Sequence of protein 1:
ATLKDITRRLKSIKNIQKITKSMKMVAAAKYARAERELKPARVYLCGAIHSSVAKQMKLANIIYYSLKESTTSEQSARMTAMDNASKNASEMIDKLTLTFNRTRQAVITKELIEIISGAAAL

This data describes a binding interaction between two proteins.

Sequence of protein 2:
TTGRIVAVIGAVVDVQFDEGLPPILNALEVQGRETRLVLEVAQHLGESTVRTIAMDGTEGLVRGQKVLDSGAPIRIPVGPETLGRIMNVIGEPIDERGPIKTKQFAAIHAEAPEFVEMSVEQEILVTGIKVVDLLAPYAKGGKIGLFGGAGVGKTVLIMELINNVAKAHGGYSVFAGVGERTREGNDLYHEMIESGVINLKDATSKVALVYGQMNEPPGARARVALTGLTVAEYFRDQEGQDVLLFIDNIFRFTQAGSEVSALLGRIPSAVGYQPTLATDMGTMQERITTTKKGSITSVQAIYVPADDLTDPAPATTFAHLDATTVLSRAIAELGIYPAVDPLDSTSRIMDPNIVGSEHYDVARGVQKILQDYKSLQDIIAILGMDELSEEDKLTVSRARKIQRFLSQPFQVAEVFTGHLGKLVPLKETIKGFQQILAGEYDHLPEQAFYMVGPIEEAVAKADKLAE

Residue-level contacts at the interface:
Residue I391 in protein 2 interacts with residue N15 in protein 1 (closest heavy-atom distance 3.8 Å).
Residue D390 in protein 2 is in contact with residue S12 in protein 1 (closest heavy-atom distance 3.4 Å).
Residue V283 in protein 2 interacts with residue E261 in protein 1 (closest heavy-atom distance 3.6 Å).
Residue I394 in protein 2 is in contact with residue I16 in protein 1 (closest heavy-atom distance 3.2 Å).
Residue V283 in protein 2 interacts with residue E264 in protein 1 (closest heavy-atom distance 4.9 Å).
Residue A274 in protein 2 is in contact with residue L272 in protein 1 (closest heavy-atom distance 4.2 Å).
Residue L395 in protein 2 is in contact with residue I16 in protein 1 (closest heavy-atom distance 4.2 Å).
Residue I279 in protein 2 is in contact with residue I265 in protein 1 (closest heavy-atom distance 4.3 Å).
Residue L395 in protein 2 interacts with residue I19 in protein 1 (closest heavy-atom distance 3.3 Å).
Residue E399 in protein 2 is in contact with residue M23 in protein 1 (closest heavy-atom distance 4.0 Å).
Residue R278 in protein 2 interacts with residue L272 in protein 1 (closest heavy-atom distance 3.8 Å).
Residue S281 in protein 2 contacts residue I265 in protein 1 (closest heavy-atom distance 4.1 Å).
Residue E399 in protein 2 contacts residue R228 in protein 1 (closest heavy-atom distance 2.5 Å).
Residue I279 in protein 2 is in contact with residue L272 in protein 1 (closest heavy-atom distance 3.9 Å).
Residue L395 in protein 2 interacts with residue M232 in protein 1 (closest heavy-atom distance 4.5 Å).
Residue A282 in protein 2 is in contact with residue E261 in protein 1 (closest heavy-atom distance 3.0 Å).
Residue I279 in protein 2 interacts with residue A269 in protein 1 (closest heavy-atom distance 3.6 Å).
Residue I391 in protein 2 interacts with residue I19 in protein 1 (closest heavy-atom distance 3.3 Å).
Residue D390 in protein 2 contacts residue I16 in protein 1 (closest heavy-atom distance 4.0 Å).
Residue L395 in protein 2 interacts with residue T20 in protein 1 (closest heavy-atom distance 3.7 Å).
Residue I391 in protein 2 interacts with residue S12 in protein 1 (closest heavy-atom distance 4.7 Å).
Residue G284 in protein 2 is in contact with residue E264 in protein 1 (closest heavy-atom distance 4.9 Å).
Residue P280 in protein 2 is in contact with residue E264 in protein 1 (closest heavy-atom distance 4.6 Å).
Residue A282 in protein 2 interacts with residue I265 in protein 1 (closest heavy-atom distance 4.6 Å).
Residue P280 in protein 2 contacts residue I265 in protein 1 (closest heavy-atom distance 3.6 Å).
Residue E399 in protein 2 is in contact with residue L77 in protein 1 (closest heavy-atom distance 4.3 Å).
Residue I391 in protein 2 is in contact with residue I16 in protein 1 (closest heavy-atom distance 4.2 Å).
Residue G277 in protein 2 contacts residue L272 in protein 1 (closest heavy-atom distance 3.7 Å).
Residue L395 in protein 2 is in contact with residue L77 in protein 1 (closest heavy-atom distance 3.8 Å).
Residue P280 in protein 2 interacts with residue G268 in protein 1 (closest heavy-atom distance 4.0 Å).
Residue Q389 in protein 2 interacts with residue R8 in protein 1 (closest heavy-atom distance 3.1 Å).
Residue D390 in protein 2 interacts with residue R8 in protein 1 (closest heavy-atom distance 3.0 Å).
Residue P280 in protein 2 is in contact with residue A269 in protein 1 (closest heavy-atom distance 3.9 Å).